The following describes two proteins that form a bound complex.

Contacts between the two chains:
Residue D57 in protein 1 is in contact with residue K14 in protein 2 (closest heavy-atom distance 3.1 Å).
Residue N31 in protein 1 interacts with residue D16 in protein 2 (closest heavy-atom distance 3.1 Å).
Residue W47 in protein 1 contacts residue F12 in protein 2 (closest heavy-atom distance 3.9 Å).
Residue W33 in protein 1 is in contact with residue K14 in protein 2 (closest heavy-atom distance 3.9 Å).
Residue S99 in protein 1 interacts with residue F12 in protein 2 (closest heavy-atom distance 4.5 Å).
Residue G103 in protein 1 is in contact with residue F12 in protein 2 (closest heavy-atom distance 3.7 Å).
Residue Y102 in protein 1 is in contact with residue A10 in protein 2 (closest heavy-atom distance 3.9 Å).
Residue I101 in protein 1 interacts with residue L11 in protein 2 (closest heavy-atom distance 3.5 Å).
Residue D55 in protein 1 is in contact with residue K14 in protein 2 (closest heavy-atom distance 3.0 Å).
Residue S99 in protein 1 contacts residue I17 in protein 2 (closest heavy-atom distance 4.4 Å).
Residue N31 in protein 1 is in contact with residue V18 in protein 2 (closest heavy-atom distance 3.1 Å).
Residue Y52 in protein 1 is in contact with residue D16 in protein 2 (closest heavy-atom distance 2.6 Å).
Residue Y102 in protein 1 is in contact with residue V8 in protein 2 (closest heavy-atom distance 4.7 Å).
Residue Y32 in protein 1 is in contact with residue V18 in protein 2 (closest heavy-atom distance 3.3 Å).
Residue W33 in protein 1 is in contact with residue I17 in protein 2 (closest heavy-atom distance 4.0 Å).
Residue R59 in protein 1 contacts residue Y13 in protein 2 (closest heavy-atom distance 4.9 Å).
Residue G100 in protein 1 is in contact with residue F12 in protein 2 (closest heavy-atom distance 3.9 Å).
Residue L50 in protein 1 contacts residue F12 in protein 2 (closest heavy-atom distance 3.7 Å).
Residue Y107 in protein 1 interacts with residue I20 in protein 2 (closest heavy-atom distance 4.3 Å).
Residue Y32 in protein 1 contacts residue I20 in protein 2 (closest heavy-atom distance 3.6 Å).
Residue I101 in protein 1 is in contact with residue I17 in protein 2 (closest heavy-atom distance 3.6 Å).
Residue I101 in protein 1 contacts residue F12 in protein 2 (closest heavy-atom distance 2.8 Å).
Residue Y27 in protein 1 interacts with residue I20 in protein 2 (closest heavy-atom distance 4.2 Å).
Residue Y32 in protein 1 is in contact with residue P19 in protein 2 (closest heavy-atom distance 4.2 Å).
Residue W33 in protein 1 is in contact with residue Y13 in protein 2 (closest heavy-atom distance 4.9 Å).
Residue R59 in protein 1 is in contact with residue F12 in protein 2 (closest heavy-atom distance 3.6 Å).
Residue Y52 in protein 1 interacts with residue V18 in protein 2 (closest heavy-atom distance 4.7 Å).
Residue I101 in protein 1 is in contact with residue Y13 in protein 2 (closest heavy-atom distance 3.6 Å).
Residue I101 in protein 1 interacts with residue K14 in protein 2 (closest heavy-atom distance 3.7 Å).
Residue Y102 in protein 1 interacts with residue H9 in protein 2 (closest heavy-atom distance 3.8 Å).
Residue D106 in protein 1 contacts residue I20 in protein 2 (closest heavy-atom distance 4.3 Å).
Residue N31 in protein 1 is in contact with residue I17 in protein 2 (closest heavy-atom distance 3.4 Å).
Residue R59 in protein 1 contacts residue K14 in protein 2 (closest heavy-atom distance 4.7 Å).
Residue Y102 in protein 1 contacts residue F12 in protein 2 (closest heavy-atom distance 4.2 Å).
Residue Y52 in protein 1 interacts with residue I17 in protein 2 (closest heavy-atom distance 3.1 Å).
Residue V2 in protein 1 is in contact with residue I20 in protein 2 (closest heavy-atom distance 4.4 Å).
Residue Y32 in protein 1 interacts with residue I17 in protein 2 (closest heavy-atom distance 3.6 Å).
Residue N28 in protein 1 contacts residue V18 in protein 2 (closest heavy-atom distance 3.4 Å).
Residue Y52 in protein 1 is in contact with residue K14 in protein 2 (closest heavy-atom distance 3.2 Å).
Residue S54 in protein 1 interacts with residue D16 in protein 2 (closest heavy-atom distance 4.0 Å).
Residue Y102 in protein 1 is in contact with residue L11 in protein 2 (closest heavy-atom distance 4.4 Å).
Residue G100 in protein 1 interacts with residue I17 in protein 2 (closest heavy-atom distance 3.7 Å).
Residue R59 in protein 1 interacts with residue L11 in protein 2 (closest heavy-atom distance 3.1 Å).
Residue W33 in protein 1 contacts residue F12 in protein 2 (closest heavy-atom distance 2.9 Å).
Residue I101 in protein 1 contacts residue A10 in protein 2 (closest heavy-atom distance 3.4 Å).

Sequence of protein 2:
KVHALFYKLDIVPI

Sequence of protein 1:
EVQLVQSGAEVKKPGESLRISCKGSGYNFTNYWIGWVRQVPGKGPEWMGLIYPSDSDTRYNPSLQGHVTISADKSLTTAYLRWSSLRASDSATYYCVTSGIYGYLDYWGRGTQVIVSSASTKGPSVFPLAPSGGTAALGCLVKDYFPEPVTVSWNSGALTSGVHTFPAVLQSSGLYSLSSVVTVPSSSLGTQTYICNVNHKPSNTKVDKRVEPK